Contacts between the two chains:
Residue R55 in protein 2 interacts with residue G13 in protein 1 (closest heavy-atom distance 3.5 Å).
Residue V57 in protein 2 contacts residue F14 in protein 1 (closest heavy-atom distance 3.6 Å).
Residue F65 in protein 2 interacts with residue A12 in protein 1 (closest heavy-atom distance 3.4 Å).
Residue R55 in protein 2 is in contact with residue A12 in protein 1 (closest heavy-atom distance 3.4 Å).
Residue R55 in protein 2 is in contact with residue F14 in protein 1 (closest heavy-atom distance 3.3 Å).
Residue R55 in protein 2 contacts residue P11 in protein 1 (closest heavy-atom distance 3.8 Å).
Residue F65 in protein 2 interacts with residue G13 in protein 1 (closest heavy-atom distance 3.6 Å).
Residue E67 in protein 2 contacts residue A12 in protein 1 (closest heavy-atom distance 4.0 Å).
Residue F65 in protein 2 is in contact with residue F14 in protein 1 (closest heavy-atom distance 3.4 Å).
Residue D56 in protein 2 interacts with residue F14 in protein 1 (closest heavy-atom distance 3.5 Å).
Residue E63 in protein 2 contacts residue F14 in protein 1 (closest heavy-atom distance 3.4 Å).

Sequence of protein 1:
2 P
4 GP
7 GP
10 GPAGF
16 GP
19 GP

Sequence of protein 2:
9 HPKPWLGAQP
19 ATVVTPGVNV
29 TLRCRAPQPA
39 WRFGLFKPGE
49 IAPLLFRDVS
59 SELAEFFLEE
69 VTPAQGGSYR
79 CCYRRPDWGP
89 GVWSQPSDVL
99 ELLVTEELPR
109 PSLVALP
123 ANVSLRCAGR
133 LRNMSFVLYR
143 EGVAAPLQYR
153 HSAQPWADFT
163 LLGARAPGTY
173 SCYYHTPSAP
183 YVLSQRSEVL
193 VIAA

This data describes a binding interaction between two proteins.